The following describes two proteins that form a bound complex.

Sequence of protein 1:
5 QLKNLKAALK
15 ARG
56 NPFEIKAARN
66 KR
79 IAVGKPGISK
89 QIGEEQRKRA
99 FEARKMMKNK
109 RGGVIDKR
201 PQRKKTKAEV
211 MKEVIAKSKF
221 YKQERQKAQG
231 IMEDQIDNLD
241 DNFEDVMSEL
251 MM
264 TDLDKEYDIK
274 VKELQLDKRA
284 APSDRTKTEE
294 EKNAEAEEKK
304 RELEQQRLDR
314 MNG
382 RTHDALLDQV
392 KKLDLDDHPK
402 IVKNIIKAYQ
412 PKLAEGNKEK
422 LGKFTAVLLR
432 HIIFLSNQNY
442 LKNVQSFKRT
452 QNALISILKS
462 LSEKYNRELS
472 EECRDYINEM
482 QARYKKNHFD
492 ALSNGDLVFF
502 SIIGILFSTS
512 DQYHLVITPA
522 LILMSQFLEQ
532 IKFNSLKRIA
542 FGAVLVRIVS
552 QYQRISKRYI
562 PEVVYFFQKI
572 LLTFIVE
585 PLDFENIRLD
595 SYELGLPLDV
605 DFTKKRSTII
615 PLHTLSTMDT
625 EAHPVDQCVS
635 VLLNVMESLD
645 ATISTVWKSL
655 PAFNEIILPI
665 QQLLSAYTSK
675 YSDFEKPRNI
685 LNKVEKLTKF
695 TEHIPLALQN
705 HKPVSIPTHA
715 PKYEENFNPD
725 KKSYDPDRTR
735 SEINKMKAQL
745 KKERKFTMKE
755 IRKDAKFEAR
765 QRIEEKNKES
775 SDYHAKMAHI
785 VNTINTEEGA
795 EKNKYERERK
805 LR

Sequence of protein 2:
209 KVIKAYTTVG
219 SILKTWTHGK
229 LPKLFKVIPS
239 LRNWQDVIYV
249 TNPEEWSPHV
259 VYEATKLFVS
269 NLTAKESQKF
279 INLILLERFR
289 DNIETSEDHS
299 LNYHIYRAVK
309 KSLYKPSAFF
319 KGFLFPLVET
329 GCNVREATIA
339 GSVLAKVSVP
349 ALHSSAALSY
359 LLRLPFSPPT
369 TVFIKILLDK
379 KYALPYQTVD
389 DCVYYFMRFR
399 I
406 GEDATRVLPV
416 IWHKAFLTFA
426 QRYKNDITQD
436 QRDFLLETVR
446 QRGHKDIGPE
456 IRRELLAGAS

Contacts between the two chains:
Residue D267 in protein 1 contacts residue F318 in protein 2 (closest heavy-atom distance 3.7 Å).
Residue R282 in protein 1 interacts with residue D431 in protein 2 (closest heavy-atom distance 3.3 Å).
Residue V274 in protein 1 contacts residue L350 in protein 2 (closest heavy-atom distance 4.0 Å).
Residue Y270 in protein 1 interacts with residue A354 in protein 2 (closest heavy-atom distance 3.4 Å).
Residue L277 in protein 1 is in contact with residue S353 in protein 2 (closest heavy-atom distance 3.8 Å).
Residue A283 in protein 1 interacts with residue A381 in protein 2 (closest heavy-atom distance 3.6 Å).
Residue K273 in protein 1 is in contact with residue A354 in protein 2 (closest heavy-atom distance 3.7 Å).
Residue S286 in protein 1 interacts with residue R427 in protein 2 (closest heavy-atom distance 3.0 Å).
Residue R282 in protein 1 contacts residue L382 in protein 2 (closest heavy-atom distance 3.2 Å).
Residue T289 in protein 1 contacts residue R458 in protein 2 (closest heavy-atom distance 3.4 Å).
Residue P285 in protein 1 is in contact with residue N430 in protein 2 (closest heavy-atom distance 3.1 Å).
Residue D234 in protein 1 is in contact with residue T216 in protein 2 (closest heavy-atom distance 3.8 Å).
Residue N238 in protein 1 contacts residue A213 in protein 2 (closest heavy-atom distance 3.7 Å).
Residue D241 in protein 1 interacts with residue I211 in protein 2 (closest heavy-atom distance 3.3 Å).
Residue D287 in protein 1 interacts with residue R427 in protein 2 (closest heavy-atom distance 3.1 Å).
Residue A283 in protein 1 is in contact with residue N430 in protein 2 (closest heavy-atom distance 3.8 Å).
Residue N242 in protein 1 is in contact with residue L232 in protein 2 (closest heavy-atom distance 3.7 Å).
Residue P285 in protein 1 is in contact with residue R427 in protein 2 (closest heavy-atom distance 3.1 Å).
Residue R288 in protein 1 interacts with residue R427 in protein 2 (closest heavy-atom distance 3.3 Å).
Residue N242 in protein 1 contacts residue I211 in protein 2 (closest heavy-atom distance 3.8 Å).
Residue Q235 in protein 1 is in contact with residue K228 in protein 2 (closest heavy-atom distance 3.8 Å).
Residue A284 in protein 1 is in contact with residue Y380 in protein 2 (closest heavy-atom distance 3.8 Å).
Residue D234 in protein 1 is in contact with residue I220 in protein 2 (closest heavy-atom distance 3.9 Å).
Residue V274 in protein 1 contacts residue A354 in protein 2 (closest heavy-atom distance 3.4 Å).
Residue A284 in protein 1 is in contact with residue L382 in protein 2 (closest heavy-atom distance 3.9 Å).
Residue N238 in protein 1 interacts with residue I211 in protein 2 (closest heavy-atom distance 3.8 Å).
Residue A283 in protein 1 contacts residue L382 in protein 2 (closest heavy-atom distance 3.4 Å).
Residue A284 in protein 1 is in contact with residue N430 in protein 2 (closest heavy-atom distance 3.3 Å).
Residue A284 in protein 1 contacts residue R427 in protein 2 (closest heavy-atom distance 3.4 Å).
Residue T291 in protein 1 contacts residue R458 in protein 2 (closest heavy-atom distance 4.0 Å).
Residue A284 in protein 1 contacts residue A381 in protein 2 (closest heavy-atom distance 3.6 Å).
Residue L277 in protein 1 contacts residue L350 in protein 2 (closest heavy-atom distance 3.9 Å).
Residue M232 in protein 1 interacts with residue K228 in protein 2 (closest heavy-atom distance 3.7 Å).
Residue I231 in protein 1 is in contact with residue W224 in protein 2 (closest heavy-atom distance 4.0 Å).
Residue M252 in protein 1 contacts residue R240 in protein 2 (closest heavy-atom distance 3.8 Å).
Residue Y270 in protein 1 interacts with residue Y358 in protein 2 (closest heavy-atom distance 3.5 Å).
Residue L277 in protein 1 interacts with residue Q385 in protein 2 (closest heavy-atom distance 3.5 Å).
Residue L266 in protein 1 is in contact with residue F323 in protein 2 (closest heavy-atom distance 3.6 Å).
Residue K281 in protein 1 interacts with residue Y384 in protein 2 (closest heavy-atom distance 3.1 Å).
Residue D245 in protein 1 is in contact with residue V210 in protein 2 (closest heavy-atom distance 3.7 Å).
Residue R282 in protein 1 is in contact with residue Y384 in protein 2 (closest heavy-atom distance 3.5 Å).
Residue M251 in protein 1 is in contact with residue R240 in protein 2 (closest heavy-atom distance 3.2 Å).
Residue D287 in protein 1 interacts with residue K379 in protein 2 (closest heavy-atom distance 3.2 Å).
Residue E224 in protein 1 contacts residue T225 in protein 2 (closest heavy-atom distance 3.7 Å).
Residue N238 in protein 1 is in contact with residue L232 in protein 2 (closest heavy-atom distance 3.3 Å).
Residue G230 in protein 1 interacts with residue I220 in protein 2 (closest heavy-atom distance 3.3 Å).
Residue D245 in protein 1 is in contact with residue K209 in protein 2 (closest heavy-atom distance 3.3 Å).
Residue K227 in protein 1 is in contact with residue I220 in protein 2 (closest heavy-atom distance 3.4 Å).
Residue L239 in protein 1 is in contact with residue K231 in protein 2 (closest heavy-atom distance 3.7 Å).
Residue K273 in protein 1 interacts with residue Q385 in protein 2 (closest heavy-atom distance 2.9 Å).
Residue K290 in protein 1 is in contact with residue R458 in protein 2 (closest heavy-atom distance 3.0 Å).
Residue I231 in protein 1 interacts with residue K228 in protein 2 (closest heavy-atom distance 3.1 Å).
Residue E276 in protein 1 interacts with residue Q385 in protein 2 (closest heavy-atom distance 3.3 Å).
Residue I231 in protein 1 contacts residue I220 in protein 2 (closest heavy-atom distance 3.7 Å).
Residue T289 in protein 1 contacts residue Q426 in protein 2 (closest heavy-atom distance 3.3 Å).
Residue R282 in protein 1 interacts with residue A381 in protein 2 (closest heavy-atom distance 3.1 Å).
Residue R282 in protein 1 contacts residue P383 in protein 2 (closest heavy-atom distance 3.7 Å).
Residue K281 in protein 1 interacts with residue P383 in protein 2 (closest heavy-atom distance 3.7 Å).
Residue Q278 in protein 1 interacts with residue L350 in protein 2 (closest heavy-atom distance 3.7 Å).
Residue D245 in protein 1 interacts with residue I211 in protein 2 (closest heavy-atom distance 3.7 Å).